Sequence of the first protein:
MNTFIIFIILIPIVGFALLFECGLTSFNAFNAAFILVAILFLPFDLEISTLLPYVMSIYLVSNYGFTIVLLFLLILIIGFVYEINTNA

The following describes two proteins that form a bound complex.

Contacts between the two chains:
Residue I61 in the first protein is in contact with residue S72 in the second protein (closest heavy-atom distance 3.8 Å).
Residue L64 in the first protein contacts residue G64 in the second protein (closest heavy-atom distance 3.4 Å).
Residue I57 in the first protein interacts with residue V75 in the second protein (closest heavy-atom distance 3.5 Å).
Residue I61 in the first protein contacts residue L71 in the second protein (closest heavy-atom distance 4.4 Å).
Residue L64 in the first protein contacts residue A68 in the second protein (closest heavy-atom distance 4.1 Å).
Residue I61 in the first protein interacts with residue V75 in the second protein (closest heavy-atom distance 3.8 Å).
Residue L68 in the first protein contacts residue I61 in the second protein (closest heavy-atom distance 3.9 Å).
Residue L64 in the first protein interacts with residue S67 in the second protein (closest heavy-atom distance 3.3 Å).
Residue I61 in the first protein interacts with residue A68 in the second protein (closest heavy-atom distance 3.4 Å).
Residue P65 in the first protein contacts residue A68 in the second protein (closest heavy-atom distance 4.0 Å).
Residue L58 in the first protein interacts with residue V75 in the second protein (closest heavy-atom distance 4.9 Å).
Residue L68 in the first protein interacts with residue V65 in the second protein (closest heavy-atom distance 4.2 Å).
Residue T72 in the first protein interacts with residue I61 in the second protein (closest heavy-atom distance 3.6 Å).
Residue L68 in the first protein is in contact with residue G64 in the second protein (closest heavy-atom distance 3.7 Å).
Residue L68 in the first protein is in contact with residue I60 in the second protein (closest heavy-atom distance 4.0 Å).

Sequence of the second protein:
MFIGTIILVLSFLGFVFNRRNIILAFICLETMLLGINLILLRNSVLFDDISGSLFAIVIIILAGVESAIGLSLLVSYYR